Sequence of chain A:
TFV

Interface contacts:
Residue Q185 in chain B contacts residue T3 in chain A (closest heavy-atom distance 4.1 Å).
Residue H45 in chain B interacts with residue V8 in chain A (closest heavy-atom distance 3.5 Å).
Residue Q185 in chain B is in contact with residue F6 in chain A (closest heavy-atom distance 3.5 Å).
Residue G186 in chain B is in contact with residue F6 in chain A (closest heavy-atom distance 3.6 Å).
Residue L141 in chain B interacts with residue F6 in chain A (closest heavy-atom distance 4.1 Å).
Residue V88 in chain B interacts with residue T3 in chain A (closest heavy-atom distance 3.4 Å).
Residue T85 in chain B interacts with residue V8 in chain A (closest heavy-atom distance 3.8 Å).
Residue S207 in chain B interacts with residue T3 in chain A (closest heavy-atom distance 3.5 Å).
Residue H28 in chain B interacts with residue F6 in chain A (closest heavy-atom distance 4.7 Å).
Residue H45 in chain B contacts residue T3 in chain A (closest heavy-atom distance 3.5 Å).
Residue D48 in chain B is in contact with residue V8 in chain A (closest heavy-atom distance 4.2 Å).
Residue L134 in chain B interacts with residue F6 in chain A (closest heavy-atom distance 4.6 Å).
Residue T29 in chain B is in contact with residue F6 in chain A (closest heavy-atom distance 3.7 Å).
Residue D93 in chain B interacts with residue T3 in chain A (closest heavy-atom distance 4.4 Å).
Residue F208 in chain B contacts residue T3 in chain A (closest heavy-atom distance 4.0 Å).

These two protein chains interact to form a complex.

Sequence of chain B:
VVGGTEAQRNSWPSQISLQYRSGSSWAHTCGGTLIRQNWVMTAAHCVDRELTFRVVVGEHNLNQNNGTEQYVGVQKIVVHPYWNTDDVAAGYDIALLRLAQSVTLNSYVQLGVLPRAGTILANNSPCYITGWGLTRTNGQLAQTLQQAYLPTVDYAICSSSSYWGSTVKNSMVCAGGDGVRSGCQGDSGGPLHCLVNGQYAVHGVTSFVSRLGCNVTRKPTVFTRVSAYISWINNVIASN